Sequence of protein 2:
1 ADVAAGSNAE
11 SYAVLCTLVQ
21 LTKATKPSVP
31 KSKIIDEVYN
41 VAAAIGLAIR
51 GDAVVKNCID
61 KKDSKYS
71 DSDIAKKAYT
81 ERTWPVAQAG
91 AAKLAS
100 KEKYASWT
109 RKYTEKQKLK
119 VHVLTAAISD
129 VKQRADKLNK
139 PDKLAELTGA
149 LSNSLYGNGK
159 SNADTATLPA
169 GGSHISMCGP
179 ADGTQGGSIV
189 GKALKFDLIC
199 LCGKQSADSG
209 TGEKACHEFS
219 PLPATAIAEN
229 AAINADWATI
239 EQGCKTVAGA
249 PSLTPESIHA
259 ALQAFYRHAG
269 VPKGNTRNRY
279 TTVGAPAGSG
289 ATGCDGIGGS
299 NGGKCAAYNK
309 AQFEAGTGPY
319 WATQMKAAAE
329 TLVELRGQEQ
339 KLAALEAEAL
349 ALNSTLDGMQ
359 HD

The following describes two proteins that form a bound complex.

Sequence of protein 1:
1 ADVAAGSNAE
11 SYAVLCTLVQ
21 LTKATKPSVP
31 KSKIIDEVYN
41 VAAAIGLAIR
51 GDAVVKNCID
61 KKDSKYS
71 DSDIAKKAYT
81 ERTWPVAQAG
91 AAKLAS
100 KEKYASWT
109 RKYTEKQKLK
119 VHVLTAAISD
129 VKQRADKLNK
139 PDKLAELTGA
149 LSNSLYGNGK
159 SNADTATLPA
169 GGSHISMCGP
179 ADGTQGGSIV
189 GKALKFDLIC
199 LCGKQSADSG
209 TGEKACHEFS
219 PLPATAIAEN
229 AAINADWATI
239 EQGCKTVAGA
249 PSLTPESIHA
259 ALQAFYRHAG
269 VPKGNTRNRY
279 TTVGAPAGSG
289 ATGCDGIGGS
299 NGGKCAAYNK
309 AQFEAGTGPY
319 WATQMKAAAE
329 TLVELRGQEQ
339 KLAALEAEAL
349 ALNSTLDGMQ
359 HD

Interface contacts:
Residue S250 in protein 1 contacts residue K324 in protein 2 (closest heavy-atom distance 3.2 Å).
Residue G356 in protein 1 interacts with residue K118 in protein 2 (closest heavy-atom distance 3.3 Å).
Residue E216 in protein 1 interacts with residue Y278 in protein 2 (closest heavy-atom distance 3.9 Å).
Residue A345 in protein 1 is in contact with residue E346 in protein 2 (closest heavy-atom distance 3.6 Å).
Residue H359 in protein 1 interacts with residue K118 in protein 2 (closest heavy-atom distance 3.9 Å).
Residue E216 in protein 1 interacts with residue T274 in protein 2 (closest heavy-atom distance 4.0 Å).
Residue K243 in protein 1 is in contact with residue F311 in protein 2 (closest heavy-atom distance 3.8 Å).
Residue H215 in protein 1 interacts with residue P270 in protein 2 (closest heavy-atom distance 4.0 Å).
Residue T17 in protein 1 interacts with residue R265 in protein 2 (closest heavy-atom distance 3.1 Å).
Residue E254 in protein 1 interacts with residue H257 in protein 2 (closest heavy-atom distance 3.8 Å).
Residue T244 in protein 1 contacts residue Y278 in protein 2 (closest heavy-atom distance 3.7 Å).
Residue A262 in protein 1 interacts with residue R265 in protein 2 (closest heavy-atom distance 3.5 Å).
Residue V14 in protein 1 contacts residue R265 in protein 2 (closest heavy-atom distance 3.6 Å).
Residue E337 in protein 1 contacts residue K339 in protein 2 (closest heavy-atom distance 3.1 Å).
Residue G247 in protein 1 is in contact with residue F311 in protein 2 (closest heavy-atom distance 3.5 Å).
Residue T244 in protein 1 interacts with residue E312 in protein 2 (closest heavy-atom distance 2.7 Å).
Residue D355 in protein 1 is in contact with residue V121 in protein 2 (closest heavy-atom distance 3.7 Å).
Residue E254 in protein 1 is in contact with residue P253 in protein 2 (closest heavy-atom distance 3.8 Å).
Residue P249 in protein 1 is in contact with residue Y264 in protein 2 (closest heavy-atom distance 3.8 Å).
Residue T244 in protein 1 interacts with residue F311 in protein 2 (closest heavy-atom distance 3.7 Å).
Residue S352 in protein 1 contacts residue A125 in protein 2 (closest heavy-atom distance 3.3 Å).
Residue A342 in protein 1 contacts residue A342 in protein 2 (closest heavy-atom distance 3.8 Å).
Residue A13 in protein 1 is in contact with residue R265 in protein 2 (closest heavy-atom distance 3.4 Å).
Residue H215 in protein 1 interacts with residue Y278 in protein 2 (closest heavy-atom distance 4.0 Å).
Residue K243 in protein 1 interacts with residue E312 in protein 2 (closest heavy-atom distance 3.7 Å).
Residue S255 in protein 1 is in contact with residue H257 in protein 2 (closest heavy-atom distance 3.6 Å).
Residue V245 in protein 1 contacts residue P270 in protein 2 (closest heavy-atom distance 4.0 Å).
Residue H359 in protein 1 is in contact with residue L117 in protein 2 (closest heavy-atom distance 3.5 Å).
Residue G356 in protein 1 is in contact with residue V121 in protein 2 (closest heavy-atom distance 3.9 Å).
Residue E10 in protein 1 interacts with residue V269 in protein 2 (closest heavy-atom distance 3.6 Å).
Residue E216 in protein 1 contacts residue R275 in protein 2 (closest heavy-atom distance 2.9 Å).
Residue L348 in protein 1 contacts residue R132 in protein 2 (closest heavy-atom distance 3.6 Å).
Residue Q338 in protein 1 contacts residue K339 in protein 2 (closest heavy-atom distance 3.3 Å).
Residue A349 in protein 1 is in contact with residue E346 in protein 2 (closest heavy-atom distance 4.0 Å).
Residue V245 in protein 1 interacts with residue G268 in protein 2 (closest heavy-atom distance 3.4 Å).
Residue S352 in protein 1 contacts residue L350 in protein 2 (closest heavy-atom distance 3.9 Å).
Residue V245 in protein 1 contacts residue R265 in protein 2 (closest heavy-atom distance 3.6 Å).
Residue T244 in protein 1 contacts residue G268 in protein 2 (closest heavy-atom distance 3.7 Å).
Residue A248 in protein 1 is in contact with residue Y264 in protein 2 (closest heavy-atom distance 4.0 Å).
Residue T252 in protein 1 is in contact with residue H257 in protein 2 (closest heavy-atom distance 3.9 Å).
Residue T244 in protein 1 contacts residue K308 in protein 2 (closest heavy-atom distance 3.6 Å).
Residue D360 in protein 1 is in contact with residue K118 in protein 2 (closest heavy-atom distance 2.7 Å).
Residue A248 in protein 1 contacts residue G314 in protein 2 (closest heavy-atom distance 3.4 Å).
Residue S250 in protein 1 interacts with residue H257 in protein 2 (closest heavy-atom distance 3.8 Å).
Residue A246 in protein 1 contacts residue Y264 in protein 2 (closest heavy-atom distance 3.3 Å).
Residue L348 in protein 1 interacts with residue E346 in protein 2 (closest heavy-atom distance 3.3 Å).
Residue A258 in protein 1 interacts with residue Q261 in protein 2 (closest heavy-atom distance 3.5 Å).
Residue G6 in protein 1 interacts with residue R275 in protein 2 (closest heavy-atom distance 3.7 Å).
Residue A258 in protein 1 interacts with residue A258 in protein 2 (closest heavy-atom distance 3.8 Å).
Residue T244 in protein 1 is in contact with residue T279 in protein 2 (closest heavy-atom distance 3.8 Å).
Residue Q338 in protein 1 is in contact with residue Q338 in protein 2 (closest heavy-atom distance 3.3 Å).
Residue A259 in protein 1 interacts with residue Q261 in protein 2 (closest heavy-atom distance 3.5 Å).
Residue A341 in protein 1 is in contact with residue A342 in protein 2 (closest heavy-atom distance 3.7 Å).
Residue A248 in protein 1 interacts with residue K324 in protein 2 (closest heavy-atom distance 2.8 Å).
Residue S352 in protein 1 interacts with residue V121 in protein 2 (closest heavy-atom distance 3.5 Å).
Residue V245 in protein 1 contacts residue Y264 in protein 2 (closest heavy-atom distance 3.5 Å).
Residue A5 in protein 1 contacts residue R275 in protein 2 (closest heavy-atom distance 3.6 Å).
Residue A345 in protein 1 contacts residue A342 in protein 2 (closest heavy-atom distance 3.2 Å).
Residue Q338 in protein 1 interacts with residue G335 in protein 2 (closest heavy-atom distance 3.8 Å).
Residue E254 in protein 1 contacts residue E254 in protein 2 (closest heavy-atom distance 3.5 Å).